Sequence of protein 2:
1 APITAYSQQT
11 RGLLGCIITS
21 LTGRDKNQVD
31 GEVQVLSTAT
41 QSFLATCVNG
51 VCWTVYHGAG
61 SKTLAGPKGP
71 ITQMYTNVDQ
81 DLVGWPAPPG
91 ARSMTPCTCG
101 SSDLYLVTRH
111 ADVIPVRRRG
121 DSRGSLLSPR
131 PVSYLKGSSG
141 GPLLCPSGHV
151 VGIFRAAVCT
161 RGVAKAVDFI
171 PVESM

Sequence of protein 1:
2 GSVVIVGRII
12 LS

The following describes two proteins that form a bound complex.

Contacts between the two chains:
Residue T63 in protein 2 interacts with residue S3 in protein 1 (closest heavy-atom distance 2.8 Å).
Residue V33 in protein 2 is in contact with residue R9 in protein 1 (closest heavy-atom distance 3.3 Å).
Residue K62 in protein 2 contacts residue V4 in protein 1 (closest heavy-atom distance 3.8 Å).
Residue K62 in protein 2 is in contact with residue G2 in protein 1 (closest heavy-atom distance 3.4 Å).
Residue Q8 in protein 2 is in contact with residue R9 in protein 1 (closest heavy-atom distance 2.8 Å).
Residue V35 in protein 2 is in contact with residue G8 in protein 1 (closest heavy-atom distance 3.0 Å).
Residue M94 in protein 2 is in contact with residue L12 in protein 1 (closest heavy-atom distance 3.8 Å).
Residue T10 in protein 2 is in contact with residue I6 in protein 1 (closest heavy-atom distance 3.5 Å).
Residue I3 in protein 2 interacts with residue S13 in protein 1 (closest heavy-atom distance 3.5 Å).
Residue T19 in protein 2 contacts residue V5 in protein 1 (closest heavy-atom distance 3.7 Å).
Residue P70 in protein 2 contacts residue S3 in protein 1 (closest heavy-atom distance 3.7 Å).
Residue L36 in protein 2 is in contact with residue V4 in protein 1 (closest heavy-atom distance 3.8 Å).
Residue Q34 in protein 2 is in contact with residue R9 in protein 1 (closest heavy-atom distance 3.8 Å).
Residue V35 in protein 2 interacts with residue I6 in protein 1 (closest heavy-atom distance 3.3 Å).
Residue A5 in protein 2 is in contact with residue I11 in protein 1 (closest heavy-atom distance 3.3 Å).
Residue C16 in protein 2 is in contact with residue V5 in protein 1 (closest heavy-atom distance 3.7 Å).
Residue A5 in protein 2 interacts with residue L12 in protein 1 (closest heavy-atom distance 3.4 Å).
Residue T4 in protein 2 is in contact with residue S13 in protein 1 (closest heavy-atom distance 2.4 Å).
Residue T10 in protein 2 interacts with residue G8 in protein 1 (closest heavy-atom distance 3.5 Å).
Residue L64 in protein 2 contacts residue V4 in protein 1 (closest heavy-atom distance 3.4 Å).
Residue Q9 in protein 2 is in contact with residue V7 in protein 1 (closest heavy-atom distance 3.6 Å).
Residue T108 in protein 2 contacts residue I10 in protein 1 (closest heavy-atom distance 3.1 Å).
Residue E32 in protein 2 is in contact with residue L12 in protein 1 (closest heavy-atom distance 2.6 Å).
Residue E32 in protein 2 is in contact with residue I11 in protein 1 (closest heavy-atom distance 3.5 Å).
Residue T10 in protein 2 is in contact with residue V7 in protein 1 (closest heavy-atom distance 2.7 Å).
Residue A5 in protein 2 contacts residue I10 in protein 1 (closest heavy-atom distance 3.7 Å).
Residue S7 in protein 2 is in contact with residue R9 in protein 1 (closest heavy-atom distance 3.2 Å).
Residue A65 in protein 2 interacts with residue S3 in protein 1 (closest heavy-atom distance 3.9 Å).
Residue A5 in protein 2 contacts residue S13 in protein 1 (closest heavy-atom distance 3.9 Å).
Residue V33 in protein 2 interacts with residue I10 in protein 1 (closest heavy-atom distance 2.9 Å).
Residue L36 in protein 2 interacts with residue I6 in protein 1 (closest heavy-atom distance 3.5 Å).
Residue Q8 in protein 2 is in contact with residue G8 in protein 1 (closest heavy-atom distance 3.4 Å).
Residue R92 in protein 2 is in contact with residue I11 in protein 1 (closest heavy-atom distance 3.6 Å).
Residue S37 in protein 2 contacts residue V7 in protein 1 (closest heavy-atom distance 3.4 Å).
Residue S37 in protein 2 contacts residue V4 in protein 1 (closest heavy-atom distance 3.7 Å).
Residue L36 in protein 2 interacts with residue V5 in protein 1 (closest heavy-atom distance 3.4 Å).
Residue E32 in protein 2 is in contact with residue I10 in protein 1 (closest heavy-atom distance 3.3 Å).
Residue S20 in protein 2 interacts with residue G2 in protein 1 (closest heavy-atom distance 3.6 Å).
Residue R11 in protein 2 is in contact with residue V7 in protein 1 (closest heavy-atom distance 3.3 Å).
Residue T63 in protein 2 interacts with residue V4 in protein 1 (closest heavy-atom distance 2.9 Å).
Residue A65 in protein 2 is in contact with residue V4 in protein 1 (closest heavy-atom distance 2.7 Å).
Residue R11 in protein 2 contacts residue V5 in protein 1 (closest heavy-atom distance 3.9 Å).
Residue T4 in protein 2 contacts residue L12 in protein 1 (closest heavy-atom distance 3.7 Å).
Residue Y6 in protein 2 is in contact with residue I11 in protein 1 (closest heavy-atom distance 3.2 Å).
Residue S20 in protein 2 interacts with residue S3 in protein 1 (closest heavy-atom distance 2.9 Å).
Residue R109 in protein 2 contacts residue I10 in protein 1 (closest heavy-atom distance 3.6 Å).
Residue R11 in protein 2 is in contact with residue I6 in protein 1 (closest heavy-atom distance 3.9 Å).
Residue Q8 in protein 2 is in contact with residue I11 in protein 1 (closest heavy-atom distance 3.5 Å).
Residue S37 in protein 2 interacts with residue V5 in protein 1 (closest heavy-atom distance 2.8 Å).
Residue Q34 in protein 2 is in contact with residue I6 in protein 1 (closest heavy-atom distance 3.4 Å).
Residue Q28 in protein 2 contacts residue R9 in protein 1 (closest heavy-atom distance 3.0 Å).
Residue G23 in protein 2 contacts residue S3 in protein 1 (closest heavy-atom distance 3.7 Å).
Residue Y6 in protein 2 interacts with residue I10 in protein 1 (closest heavy-atom distance 3.6 Å).
Residue G31 in protein 2 interacts with residue I10 in protein 1 (closest heavy-atom distance 3.6 Å).
Residue W85 in protein 2 contacts residue V4 in protein 1 (closest heavy-atom distance 3.8 Å).
Residue Q34 in protein 2 interacts with residue G8 in protein 1 (closest heavy-atom distance 3.8 Å).
Residue S20 in protein 2 contacts residue V5 in protein 1 (closest heavy-atom distance 3.2 Å).
Residue D30 in protein 2 is in contact with residue R9 in protein 1 (closest heavy-atom distance 3.1 Å).
Residue V35 in protein 2 interacts with residue R9 in protein 1 (closest heavy-atom distance 3.7 Å).
Residue V35 in protein 2 contacts residue V7 in protein 1 (closest heavy-atom distance 2.8 Å).